These two protein chains interact to form a complex.

Residue-level contacts at the interface:
Residue I150 in chain A is in contact with residue G34 in chain B (closest heavy-atom distance 4.1 Å).
Residue V129 in chain A is in contact with residue S67 in chain B (closest heavy-atom distance 3.7 Å).
Residue M63 in chain A contacts residue P98 in chain B (closest heavy-atom distance 3.4 Å).
Residue M63 in chain A contacts residue T100 in chain B (closest heavy-atom distance 3.0 Å).
Residue S130 in chain A is in contact with residue S67 in chain B (closest heavy-atom distance 3.3 Å).
Residue T125 in chain A interacts with residue R48 in chain B (closest heavy-atom distance 4.1 Å).
Residue G82 in chain A is in contact with residue K47 in chain B (closest heavy-atom distance 4.0 Å).
Residue R123 in chain A is in contact with residue T99 in chain B (closest heavy-atom distance 2.2 Å).
Residue T128 in chain A contacts residue K88 in chain B (closest heavy-atom distance 3.9 Å).
Residue S130 in chain A contacts residue F89 in chain B (closest heavy-atom distance 4.1 Å).
Residue G149 in chain A interacts with residue G34 in chain B (closest heavy-atom distance 2.8 Å).
Residue G60 in chain A contacts residue K88 in chain B (closest heavy-atom distance 3.3 Å).
Residue P132 in chain A contacts residue F89 in chain B (closest heavy-atom distance 3.7 Å).
Residue T128 in chain A is in contact with residue F89 in chain B (closest heavy-atom distance 3.1 Å).
Residue S62 in chain A is in contact with residue R48 in chain B (closest heavy-atom distance 3.3 Å).
Residue G60 in chain A interacts with residue R48 in chain B (closest heavy-atom distance 3.5 Å).
Residue I59 in chain A interacts with residue K88 in chain B (closest heavy-atom distance 4.0 Å).
Residue A91 in chain A is in contact with residue S66 in chain B (closest heavy-atom distance 3.0 Å).
Residue V129 in chain A contacts residue F89 in chain B (closest heavy-atom distance 3.9 Å).
Residue G84 in chain A interacts with residue K47 in chain B (closest heavy-atom distance 4.1 Å).
Residue N76 in chain A contacts residue I86 in chain B (closest heavy-atom distance 3.1 Å).
Residue N131 in chain A is in contact with residue S66 in chain B (closest heavy-atom distance 3.8 Å).
Residue K153 in chain A contacts residue H32 in chain B (closest heavy-atom distance 3.4 Å).
Residue M63 in chain A is in contact with residue T99 in chain B (closest heavy-atom distance 3.8 Å).
Residue I59 in chain A is in contact with residue A90 in chain B (closest heavy-atom distance 4.2 Å).
Residue S62 in chain A interacts with residue P98 in chain B (closest heavy-atom distance 2.7 Å).
Residue R151 in chain A is in contact with residue H32 in chain B (closest heavy-atom distance 4.0 Å).
Residue R151 in chain A interacts with residue G34 in chain B (closest heavy-atom distance 3.1 Å).
Residue L148 in chain A contacts residue R39 in chain B (closest heavy-atom distance 3.0 Å).
Residue P152 in chain A contacts residue H32 in chain B (closest heavy-atom distance 4.1 Å).
Residue I59 in chain A contacts residue P91 in chain B (closest heavy-atom distance 3.9 Å).
Residue R89 in chain A contacts residue I86 in chain B (closest heavy-atom distance 4.2 Å).
Residue H134 in chain A is in contact with residue S66 in chain B (closest heavy-atom distance 3.6 Å).
Residue Q83 in chain A interacts with residue K47 in chain B (closest heavy-atom distance 3.4 Å).
Residue A85 in chain A contacts residue L46 in chain B (closest heavy-atom distance 2.9 Å).
Residue S130 in chain A contacts residue K88 in chain B (closest heavy-atom distance 4.2 Å).
Residue R123 in chain A is in contact with residue R48 in chain B (closest heavy-atom distance 3.5 Å).
Residue W187 in chain A is in contact with residue F31 in chain B (closest heavy-atom distance 4.0 Å).
Residue W147 in chain A is in contact with residue G36 in chain B (closest heavy-atom distance 3.6 Å).
Residue I59 in chain A is in contact with residue L96 in chain B (closest heavy-atom distance 3.6 Å).
Residue G149 in chain A contacts residue G36 in chain B (closest heavy-atom distance 4.0 Å).
Residue G84 in chain A interacts with residue L46 in chain B (closest heavy-atom distance 3.5 Å).
Residue S130 in chain A contacts residue E87 in chain B (closest heavy-atom distance 2.8 Å).
Residue S62 in chain A is in contact with residue T99 in chain B (closest heavy-atom distance 3.7 Å).
Residue A90 in chain A is in contact with residue S66 in chain B (closest heavy-atom distance 4.0 Å).
Residue R123 in chain A interacts with residue S49 in chain B (closest heavy-atom distance 3.6 Å).
Residue G60 in chain A contacts residue L96 in chain B (closest heavy-atom distance 3.5 Å).
Residue H75 in chain A interacts with residue I86 in chain B (closest heavy-atom distance 4.1 Å).
Residue R123 in chain A interacts with residue P98 in chain B (closest heavy-atom distance 2.9 Å).
Residue V129 in chain A interacts with residue E87 in chain B (closest heavy-atom distance 3.5 Å).
Residue M67 in chain A contacts residue T100 in chain B (closest heavy-atom distance 3.5 Å).
Residue S130 in chain A interacts with residue Q68 in chain B (closest heavy-atom distance 3.2 Å).
Residue W147 in chain A interacts with residue S37 in chain B (closest heavy-atom distance 3.7 Å).
Residue S61 in chain A interacts with residue L96 in chain B (closest heavy-atom distance 3.7 Å).
Residue S61 in chain A interacts with residue E97 in chain B (closest heavy-atom distance 3.4 Å).
Residue R146 in chain A contacts residue G36 in chain B (closest heavy-atom distance 3.4 Å).
Residue V129 in chain A interacts with residue I86 in chain B (closest heavy-atom distance 3.3 Å).
Residue P64 in chain A is in contact with residue T99 in chain B (closest heavy-atom distance 3.8 Å).
Residue S62 in chain A is in contact with residue E97 in chain B (closest heavy-atom distance 3.0 Å).
Residue G149 in chain A interacts with residue R33 in chain B (closest heavy-atom distance 3.5 Å).

Sequence of chain B:
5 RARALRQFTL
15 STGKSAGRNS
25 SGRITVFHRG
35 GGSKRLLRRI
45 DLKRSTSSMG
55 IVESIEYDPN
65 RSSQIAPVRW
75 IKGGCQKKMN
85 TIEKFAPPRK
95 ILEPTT

Sequence of chain A:
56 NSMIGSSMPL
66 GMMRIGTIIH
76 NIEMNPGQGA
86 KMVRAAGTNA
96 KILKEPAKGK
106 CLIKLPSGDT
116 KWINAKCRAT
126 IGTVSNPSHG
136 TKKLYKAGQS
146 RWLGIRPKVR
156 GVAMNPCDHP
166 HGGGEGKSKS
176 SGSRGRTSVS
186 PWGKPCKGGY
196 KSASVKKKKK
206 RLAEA